The following describes two proteins that form a bound complex.

Sequence of chain B:
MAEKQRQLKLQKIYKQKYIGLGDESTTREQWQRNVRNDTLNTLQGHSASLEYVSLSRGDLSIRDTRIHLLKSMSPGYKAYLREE

Contacts between the two chains:
Residue Q946 in chain A is in contact with residue Y18 in chain B (closest heavy-atom distance 3.1 Å).
Residue L969 in chain A is in contact with residue R57 in chain B (closest heavy-atom distance 3.8 Å).
Residue W935 in chain A interacts with residue E24 in chain B (closest heavy-atom distance 3.8 Å).
Residue E966 in chain A contacts residue R57 in chain B (closest heavy-atom distance 3.9 Å).
Residue D947 in chain A contacts residue T42 in chain B (closest heavy-atom distance 3.2 Å).
Residue F924 in chain A is in contact with residue W31 in chain B (closest heavy-atom distance 3.7 Å).
Residue Y942 in chain A is in contact with residue G20 in chain B (closest heavy-atom distance 2.5 Å).
Residue Q231 in chain A is in contact with residue M1 in chain B (closest heavy-atom distance 3.5 Å).
Residue V950 in chain A is in contact with residue T42 in chain B (closest heavy-atom distance 3.4 Å).
Residue K932 in chain A contacts residue E24 in chain B (closest heavy-atom distance 4.1 Å).
Residue P954 in chain A is in contact with residue W31 in chain B (closest heavy-atom distance 4.1 Å).
Residue L969 in chain A contacts residue Y52 in chain B (closest heavy-atom distance 3.6 Å).
Residue N939 in chain A interacts with residue Q11 in chain B (closest heavy-atom distance 3.3 Å).
Residue E962 in chain A contacts residue K78 in chain B (closest heavy-atom distance 3.9 Å).
Residue E962 in chain A is in contact with residue R36 in chain B (closest heavy-atom distance 3.3 Å).
Residue D190 in chain A is in contact with residue M1 in chain B (closest heavy-atom distance 3.4 Å).
Residue W935 in chain A interacts with residue T26 in chain B (closest heavy-atom distance 3.2 Å).
Residue N959 in chain A contacts residue R28 in chain B (closest heavy-atom distance 3.4 Å).
Residue N960 in chain A contacts residue Q32 in chain B (closest heavy-atom distance 2.9 Å).
Residue K928 in chain A interacts with residue E24 in chain B (closest heavy-atom distance 3.1 Å).
Residue W935 in chain A is in contact with residue G22 in chain B (closest heavy-atom distance 2.9 Å).
Residue R936 in chain A is in contact with residue Q7 in chain B (closest heavy-atom distance 3.3 Å).
Residue Y963 in chain A contacts residue R36 in chain B (closest heavy-atom distance 2.7 Å).
Residue N939 in chain A interacts with residue L21 in chain B (closest heavy-atom distance 2.9 Å).
Residue V943 in chain A is in contact with residue Y18 in chain B (closest heavy-atom distance 4.0 Å).
Residue D947 in chain A is in contact with residue N41 in chain B (closest heavy-atom distance 3.7 Å).
Residue Y953 in chain A contacts residue V35 in chain B (closest heavy-atom distance 3.6 Å).
Residue F924 in chain A is in contact with residue T26 in chain B (closest heavy-atom distance 3.8 Å).
Residue L971 in chain A interacts with residue Y52 in chain B (closest heavy-atom distance 3.5 Å).
Residue Y942 in chain A is in contact with residue D38 in chain B (closest heavy-atom distance 3.3 Å).
Residue D947 in chain A interacts with residue D38 in chain B (closest heavy-atom distance 4.2 Å).
Residue T189 in chain A contacts residue M1 in chain B (closest heavy-atom distance 3.8 Å).
Residue N939 in chain A interacts with residue G22 in chain B (closest heavy-atom distance 2.8 Å).
Residue V950 in chain A contacts residue T39 in chain B (closest heavy-atom distance 3.5 Å).
Residue Y942 in chain A interacts with residue L21 in chain B (closest heavy-atom distance 3.7 Å).
Residue Y230 in chain A is in contact with residue Q5 in chain B (closest heavy-atom distance 3.0 Å).
Residue Y938 in chain A interacts with residue W31 in chain B (closest heavy-atom distance 3.6 Å).
Residue E962 in chain A interacts with residue Q32 in chain B (closest heavy-atom distance 4.0 Å).
Residue Y942 in chain A interacts with residue Y18 in chain B (closest heavy-atom distance 3.3 Å).
Residue V970 in chain A interacts with residue Y52 in chain B (closest heavy-atom distance 4.2 Å).
Residue L971 in chain A interacts with residue L55 in chain B (closest heavy-atom distance 3.5 Å).
Residue W935 in chain A contacts residue D23 in chain B (closest heavy-atom distance 2.6 Å).
Residue V950 in chain A interacts with residue D38 in chain B (closest heavy-atom distance 3.8 Å).
Residue E966 in chain A interacts with residue V53 in chain B (closest heavy-atom distance 4.1 Å).
Residue R227 in chain A interacts with residue A2 in chain B (closest heavy-atom distance 4.2 Å).
Residue W920 in chain A contacts residue W31 in chain B (closest heavy-atom distance 3.9 Å).
Residue Y953 in chain A is in contact with residue W31 in chain B (closest heavy-atom distance 4.0 Å).
Residue N959 in chain A is in contact with residue Q32 in chain B (closest heavy-atom distance 3.5 Å).
Residue E965 in chain A interacts with residue K78 in chain B (closest heavy-atom distance 4.2 Å).
Residue Q946 in chain A contacts residue D38 in chain B (closest heavy-atom distance 4.3 Å).
Residue L969 in chain A contacts residue S56 in chain B (closest heavy-atom distance 3.2 Å).
Residue W935 in chain A is in contact with residue W31 in chain B (closest heavy-atom distance 4.0 Å).
Residue I964 in chain A contacts residue R36 in chain B (closest heavy-atom distance 4.1 Å).
Residue L967 in chain A is in contact with residue L43 in chain B (closest heavy-atom distance 3.7 Å).
Residue R186 in chain A is in contact with residue M1 in chain B (closest heavy-atom distance 3.6 Å).
Residue R931 in chain A is in contact with residue E24 in chain B (closest heavy-atom distance 2.5 Å).
Residue E966 in chain A interacts with residue H68 in chain B (closest heavy-atom distance 3.0 Å).
Residue L971 in chain A contacts residue S56 in chain B (closest heavy-atom distance 4.2 Å).
Residue Y953 in chain A contacts residue D38 in chain B (closest heavy-atom distance 3.7 Å).
Residue I964 in chain A is in contact with residue T39 in chain B (closest heavy-atom distance 3.3 Å).

Sequence of chain A:
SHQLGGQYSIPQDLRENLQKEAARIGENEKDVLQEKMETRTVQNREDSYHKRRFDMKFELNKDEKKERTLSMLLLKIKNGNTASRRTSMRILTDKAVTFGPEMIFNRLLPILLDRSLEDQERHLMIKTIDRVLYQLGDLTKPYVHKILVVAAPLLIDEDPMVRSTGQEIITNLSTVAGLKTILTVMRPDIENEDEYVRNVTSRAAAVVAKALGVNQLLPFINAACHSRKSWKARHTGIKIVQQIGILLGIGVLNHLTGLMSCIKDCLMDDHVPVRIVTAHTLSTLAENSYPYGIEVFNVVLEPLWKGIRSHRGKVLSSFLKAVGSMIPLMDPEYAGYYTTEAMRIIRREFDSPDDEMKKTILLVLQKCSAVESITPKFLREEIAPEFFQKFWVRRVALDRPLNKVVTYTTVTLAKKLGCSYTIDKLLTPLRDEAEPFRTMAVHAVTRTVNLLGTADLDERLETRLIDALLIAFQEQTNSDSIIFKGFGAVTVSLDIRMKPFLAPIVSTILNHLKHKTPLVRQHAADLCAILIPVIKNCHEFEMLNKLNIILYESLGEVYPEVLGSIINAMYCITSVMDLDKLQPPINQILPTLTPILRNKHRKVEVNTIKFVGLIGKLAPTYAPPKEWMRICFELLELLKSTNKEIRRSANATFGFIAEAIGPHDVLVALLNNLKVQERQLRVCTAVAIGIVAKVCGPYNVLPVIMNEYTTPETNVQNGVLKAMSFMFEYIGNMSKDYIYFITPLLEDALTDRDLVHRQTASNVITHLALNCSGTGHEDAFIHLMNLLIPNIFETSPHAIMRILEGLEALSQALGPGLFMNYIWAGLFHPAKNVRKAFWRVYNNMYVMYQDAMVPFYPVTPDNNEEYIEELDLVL